Contacts between the two chains:
Residue H46 in chain B is in contact with residue Y7 in chain A (closest heavy-atom distance 3.7 Å).
Residue S217 in chain B contacts residue A6 in chain A (closest heavy-atom distance 4.4 Å).
Residue Q195 in chain B contacts residue C10 in chain A (closest heavy-atom distance 3.1 Å).
Residue Q195 in chain B interacts with residue A6 in chain A (closest heavy-atom distance 3.5 Å).
Residue V216 in chain B is in contact with residue A6 in chain A (closest heavy-atom distance 5.0 Å).
Residue S198 in chain B interacts with residue Y7 in chain A (closest heavy-atom distance 4.0 Å).
Residue L92 in chain B is in contact with residue A3 in chain A (closest heavy-atom distance 4.2 Å).
Residue D197 in chain B interacts with residue A6 in chain A (closest heavy-atom distance 4.8 Å).
Residue R20 in chain B is in contact with residue Y7 in chain A (closest heavy-atom distance 3.6 Å).
Residue D90 in chain B is in contact with residue P2 in chain A (closest heavy-atom distance 3.5 Å).
Residue T91 in chain B contacts residue Y4 in chain A (closest heavy-atom distance 4.8 Å).
Residue G219 in chain B contacts residue S5 in chain A (closest heavy-atom distance 4.7 Å).
Residue G196 in chain B is in contact with residue A6 in chain A (closest heavy-atom distance 3.1 Å).
Residue Y94 in chain B interacts with residue S5 in chain A (closest heavy-atom distance 2.8 Å).
Residue C47 in chain B contacts residue Y7 in chain A (closest heavy-atom distance 3.1 Å).
Residue Q195 in chain B contacts residue Y7 in chain A (closest heavy-atom distance 3.1 Å).
Residue A89 in chain B contacts residue P2 in chain A (closest heavy-atom distance 3.6 Å).
Residue R220 in chain B is in contact with residue Y4 in chain A (closest heavy-atom distance 2.4 Å).
Residue Y150 in chain B interacts with residue I8 in chain A (closest heavy-atom distance 3.0 Å).
Residue Y94 in chain B interacts with residue P2 in chain A (closest heavy-atom distance 3.5 Å).
Residue Y173 in chain B interacts with residue Y4 in chain A (closest heavy-atom distance 4.4 Å).
Residue T91 in chain B interacts with residue P2 in chain A (closest heavy-atom distance 3.4 Å).
Residue C194 in chain B interacts with residue A6 in chain A (closest heavy-atom distance 4.2 Å).
Residue S217 in chain B is in contact with residue Y4 in chain A (closest heavy-atom distance 4.9 Å).
Residue Y29 in chain B interacts with residue I8 in chain A (closest heavy-atom distance 4.1 Å).
Residue W218 in chain B is in contact with residue S5 in chain A (closest heavy-atom distance 4.8 Å).
Residue Q195 in chain B interacts with residue I8 in chain A (closest heavy-atom distance 3.4 Å).
Residue Q195 in chain B interacts with residue G9 in chain A (closest heavy-atom distance 4.9 Å).
Residue C31 in chain B interacts with residue Y7 in chain A (closest heavy-atom distance 4.0 Å).
Residue T91 in chain B interacts with residue C1 in chain A (closest heavy-atom distance 4.8 Å).
Residue L92 in chain B contacts residue S5 in chain A (closest heavy-atom distance 4.4 Å).
Residue G196 in chain B is in contact with residue Y7 in chain A (closest heavy-atom distance 4.9 Å).
Residue Y94 in chain B interacts with residue Y7 in chain A (closest heavy-atom distance 4.1 Å).
Residue Y94 in chain B contacts residue C10 in chain A (closest heavy-atom distance 4.2 Å).
Residue G196 in chain B is in contact with residue I8 in chain A (closest heavy-atom distance 3.3 Å).
Residue D50 in chain B interacts with residue Y7 in chain A (closest heavy-atom distance 3.9 Å).
Residue V30 in chain B interacts with residue I8 in chain A (closest heavy-atom distance 3.5 Å).
Residue F48 in chain B interacts with residue Y7 in chain A (closest heavy-atom distance 5.0 Å).
Residue L92 in chain B is in contact with residue Y4 in chain A (closest heavy-atom distance 2.8 Å).
Residue G219 in chain B interacts with residue Y4 in chain A (closest heavy-atom distance 2.9 Å).
Residue S198 in chain B is in contact with residue A6 in chain A (closest heavy-atom distance 3.8 Å).
Residue W218 in chain B contacts residue Y4 in chain A (closest heavy-atom distance 3.3 Å).
Residue V30 in chain B is in contact with residue Y7 in chain A (closest heavy-atom distance 4.0 Å).
Residue L92 in chain B is in contact with residue P2 in chain A (closest heavy-atom distance 3.1 Å).
Residue A93 in chain B contacts residue P2 in chain A (closest heavy-atom distance 3.9 Å).
Residue T91 in chain B is in contact with residue A3 in chain A (closest heavy-atom distance 2.8 Å).
Residue W218 in chain B interacts with residue A6 in chain A (closest heavy-atom distance 4.8 Å).

Sequence of chain A:
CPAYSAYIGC

Sequence of chain B:
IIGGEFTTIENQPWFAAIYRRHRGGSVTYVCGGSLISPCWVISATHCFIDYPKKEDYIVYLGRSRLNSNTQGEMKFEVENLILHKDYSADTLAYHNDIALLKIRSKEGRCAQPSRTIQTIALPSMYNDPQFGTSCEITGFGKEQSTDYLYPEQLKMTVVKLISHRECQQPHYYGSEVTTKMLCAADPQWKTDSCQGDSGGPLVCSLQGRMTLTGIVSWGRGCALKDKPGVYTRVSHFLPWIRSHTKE

The following describes two proteins that form a bound complex.